Sequence of protein 2:
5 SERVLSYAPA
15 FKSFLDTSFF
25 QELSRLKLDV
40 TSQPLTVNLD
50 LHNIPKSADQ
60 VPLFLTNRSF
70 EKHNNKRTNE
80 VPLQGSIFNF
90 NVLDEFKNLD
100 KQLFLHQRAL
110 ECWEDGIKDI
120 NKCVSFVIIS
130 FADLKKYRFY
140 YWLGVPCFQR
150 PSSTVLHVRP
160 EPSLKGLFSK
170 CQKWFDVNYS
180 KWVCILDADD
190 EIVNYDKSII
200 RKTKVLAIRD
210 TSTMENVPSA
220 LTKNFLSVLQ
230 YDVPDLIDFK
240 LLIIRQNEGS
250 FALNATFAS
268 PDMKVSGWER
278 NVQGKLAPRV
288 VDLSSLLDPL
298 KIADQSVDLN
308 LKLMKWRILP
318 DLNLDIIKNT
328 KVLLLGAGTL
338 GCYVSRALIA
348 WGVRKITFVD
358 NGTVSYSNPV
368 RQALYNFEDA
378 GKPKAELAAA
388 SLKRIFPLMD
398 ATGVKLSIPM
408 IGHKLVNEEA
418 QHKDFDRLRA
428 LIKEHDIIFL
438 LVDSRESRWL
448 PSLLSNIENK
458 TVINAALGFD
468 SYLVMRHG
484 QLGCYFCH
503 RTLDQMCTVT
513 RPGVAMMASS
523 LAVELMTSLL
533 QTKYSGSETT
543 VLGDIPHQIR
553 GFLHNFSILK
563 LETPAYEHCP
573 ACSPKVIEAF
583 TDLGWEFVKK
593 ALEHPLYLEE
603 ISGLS

Residue-level contacts at the interface:
Residue S292 in protein 2 contacts residue K101 in protein 1 (closest heavy-atom distance 3.5 Å).
Residue V287 in protein 2 is in contact with residue T100 in protein 1 (closest heavy-atom distance 2.9 Å).
Residue T21 in protein 2 contacts residue R87 in protein 1 (closest heavy-atom distance 3.2 Å).
Residue R67 in protein 2 interacts with residue D39 in protein 1 (closest heavy-atom distance 3.0 Å).
Residue D49 in protein 2 contacts residue Y21 in protein 1 (closest heavy-atom distance 2.7 Å).
Residue R137 in protein 2 is in contact with residue I94 in protein 1 (closest heavy-atom distance 3.5 Å).
Residue R76 in protein 2 interacts with residue D22 in protein 1 (closest heavy-atom distance 2.7 Å).
Residue F18 in protein 2 interacts with residue R47 in protein 1 (closest heavy-atom distance 3.6 Å).
Residue N52 in protein 2 contacts residue H27 in protein 1 (closest heavy-atom distance 3.3 Å).
Residue D289 in protein 2 is in contact with residue T100 in protein 1 (closest heavy-atom distance 2.6 Å).
Residue N52 in protein 2 interacts with residue D22 in protein 1 (closest heavy-atom distance 3.9 Å).
Residue F18 in protein 2 interacts with residue Q33 in protein 1 (closest heavy-atom distance 3.7 Å).
Residue K309 in protein 2 interacts with residue E109 in protein 1 (closest heavy-atom distance 3.4 Å).
Residue S56 in protein 2 contacts residue Q33 in protein 1 (closest heavy-atom distance 3.8 Å).
Residue K55 in protein 2 interacts with residue N28 in protein 1 (closest heavy-atom distance 3.3 Å).
Residue D20 in protein 2 is in contact with residue E70 in protein 1 (closest heavy-atom distance 3.7 Å).
Residue Q302 in protein 2 interacts with residue Y134 in protein 1 (closest heavy-atom distance 2.8 Å).
Residue P54 in protein 2 contacts residue Q33 in protein 1 (closest heavy-atom distance 3.6 Å).
Residue S56 in protein 2 contacts residue S32 in protein 1 (closest heavy-atom distance 2.8 Å).
Residue W313 in protein 2 is in contact with residue E109 in protein 1 (closest heavy-atom distance 3.5 Å).
Residue K55 in protein 2 is in contact with residue H27 in protein 1 (closest heavy-atom distance 3.0 Å).
Residue H51 in protein 2 is in contact with residue Q24 in protein 1 (closest heavy-atom distance 3.1 Å).
Residue F18 in protein 2 contacts residue D34 in protein 1 (closest heavy-atom distance 4.0 Å).
Residue K96 in protein 2 interacts with residue D95 in protein 1 (closest heavy-atom distance 3.2 Å).
Residue R76 in protein 2 contacts residue Q18 in protein 1 (closest heavy-atom distance 3.5 Å).
Residue S292 in protein 2 is in contact with residue L102 in protein 1 (closest heavy-atom distance 3.6 Å).
Residue R137 in protein 2 is in contact with residue M99 in protein 1 (closest heavy-atom distance 3.7 Å).
Residue D20 in protein 2 interacts with residue L45 in protein 1 (closest heavy-atom distance 3.5 Å).
Residue N52 in protein 2 interacts with residue Y21 in protein 1 (closest heavy-atom distance 3.3 Å).
Residue R76 in protein 2 interacts with residue Y21 in protein 1 (closest heavy-atom distance 4.0 Å).
Residue D289 in protein 2 interacts with residue M99 in protein 1 (closest heavy-atom distance 3.7 Å).
Residue L293 in protein 2 interacts with residue L102 in protein 1 (closest heavy-atom distance 3.7 Å).
Residue L290 in protein 2 contacts residue W89 in protein 1 (closest heavy-atom distance 3.6 Å).
Residue D289 in protein 2 interacts with residue L102 in protein 1 (closest heavy-atom distance 3.2 Å).
Residue N52 in protein 2 contacts residue Q24 in protein 1 (closest heavy-atom distance 3.6 Å).
Residue R314 in protein 2 contacts residue H137 in protein 1 (closest heavy-atom distance 3.3 Å).
Residue V287 in protein 2 contacts residue P98 in protein 1 (closest heavy-atom distance 3.9 Å).
Residue P54 in protein 2 contacts residue H27 in protein 1 (closest heavy-atom distance 3.5 Å).
Residue Q280 in protein 2 contacts residue P98 in protein 1 (closest heavy-atom distance 3.9 Å).
Residue R76 in protein 2 contacts residue K41 in protein 1 (closest heavy-atom distance 3.8 Å).
Residue N74 in protein 2 is in contact with residue D39 in protein 1 (closest heavy-atom distance 3.4 Å).
Residue V288 in protein 2 contacts residue T100 in protein 1 (closest heavy-atom distance 3.4 Å).
Residue F63 in protein 2 is in contact with residue D34 in protein 1 (closest heavy-atom distance 3.4 Å).
Residue V288 in protein 2 is in contact with residue W89 in protein 1 (closest heavy-atom distance 3.8 Å).
Residue D289 in protein 2 contacts residue K101 in protein 1 (closest heavy-atom distance 3.5 Å).
Residue L293 in protein 2 interacts with residue V132 in protein 1 (closest heavy-atom distance 3.8 Å).
Residue F63 in protein 2 contacts residue H36 in protein 1 (closest heavy-atom distance 3.5 Å).
Residue S291 in protein 2 contacts residue L102 in protein 1 (closest heavy-atom distance 3.8 Å).
Residue V287 in protein 2 is in contact with residue M99 in protein 1 (closest heavy-atom distance 3.5 Å).
Residue L306 in protein 2 contacts residue E109 in protein 1 (closest heavy-atom distance 3.8 Å).
Residue P61 in protein 2 is in contact with residue D34 in protein 1 (closest heavy-atom distance 3.5 Å).
Residue N278 in protein 2 interacts with residue P98 in protein 1 (closest heavy-atom distance 4.0 Å).
Residue S291 in protein 2 is in contact with residue K101 in protein 1 (closest heavy-atom distance 3.2 Å).
Residue T21 in protein 2 interacts with residue W89 in protein 1 (closest heavy-atom distance 3.4 Å).
Residue F63 in protein 2 is in contact with residue L45 in protein 1 (closest heavy-atom distance 3.6 Å).
Residue I299 in protein 2 is in contact with residue L104 in protein 1 (closest heavy-atom distance 3.9 Å).
Residue Q302 in protein 2 is in contact with residue P105 in protein 1 (closest heavy-atom distance 3.1 Å).
Residue S292 in protein 2 interacts with residue L104 in protein 1 (closest heavy-atom distance 3.5 Å).
Residue Q302 in protein 2 contacts residue L104 in protein 1 (closest heavy-atom distance 3.3 Å).
Residue L19 in protein 2 is in contact with residue R47 in protein 1 (closest heavy-atom distance 3.9 Å).

Sequence of protein 1:
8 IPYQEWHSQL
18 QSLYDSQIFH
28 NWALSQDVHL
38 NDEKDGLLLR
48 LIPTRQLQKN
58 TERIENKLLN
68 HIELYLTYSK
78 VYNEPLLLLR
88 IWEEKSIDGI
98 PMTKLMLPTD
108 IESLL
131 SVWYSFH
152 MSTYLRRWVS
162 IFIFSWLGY

These two protein chains interact to form a complex.